Contacts between the two chains:
Residue K64 in protein 1 is in contact with residue D106 in protein 2 (closest heavy-atom distance 2.9 Å).
Residue F68 in protein 1 interacts with residue I105 in protein 2 (closest heavy-atom distance 3.8 Å).
Residue D106 in protein 1 is in contact with residue N252 in protein 2 (closest heavy-atom distance 3.9 Å).
Residue Y101 in protein 1 is in contact with residue P69 in protein 2 (closest heavy-atom distance 4.2 Å).
Residue D106 in protein 1 interacts with residue K64 in protein 2 (closest heavy-atom distance 2.7 Å).
Residue M87 in protein 1 interacts with residue S93 in protein 2 (closest heavy-atom distance 3.1 Å).
Residue Y101 in protein 1 contacts residue F68 in protein 2 (closest heavy-atom distance 3.8 Å).
Residue G99 in protein 1 is in contact with residue H71 in protein 2 (closest heavy-atom distance 4.1 Å).
Residue S253 in protein 1 interacts with residue D106 in protein 2 (closest heavy-atom distance 3.3 Å).
Residue W104 in protein 1 interacts with residue R109 in protein 2 (closest heavy-atom distance 4.2 Å).
Residue R109 in protein 1 is in contact with residue R109 in protein 2 (closest heavy-atom distance 3.5 Å).
Residue E103 in protein 1 interacts with residue Y249 in protein 2 (closest heavy-atom distance 3.3 Å).
Residue K64 in protein 1 contacts residue I105 in protein 2 (closest heavy-atom distance 3.6 Å).
Residue A102 in protein 1 contacts residue S256 in protein 2 (closest heavy-atom distance 3.7 Å).
Residue E97 in protein 1 interacts with residue R80 in protein 2 (closest heavy-atom distance 3.2 Å).
Residue S61 in protein 1 contacts residue I105 in protein 2 (closest heavy-atom distance 3.9 Å).
Residue D106 in protein 1 contacts residue S256 in protein 2 (closest heavy-atom distance 2.6 Å).
Residue E84 in protein 1 interacts with residue A88 in protein 2 (closest heavy-atom distance 3.7 Å).
Residue V96 in protein 1 is in contact with residue M87 in protein 2 (closest heavy-atom distance 3.9 Å).
Residue E63 in protein 1 contacts residue Y101 in protein 2 (closest heavy-atom distance 3.3 Å).
Residue S256 in protein 1 is in contact with residue A102 in protein 2 (closest heavy-atom distance 3.8 Å).
Residue H71 in protein 1 is in contact with residue G99 in protein 2 (closest heavy-atom distance 3.5 Å).
Residue P69 in protein 1 contacts residue Y101 in protein 2 (closest heavy-atom distance 4.0 Å).
Residue P69 in protein 1 interacts with residue A102 in protein 2 (closest heavy-atom distance 3.8 Å).
Residue A102 in protein 1 is in contact with residue P69 in protein 2 (closest heavy-atom distance 3.9 Å).
Residue V96 in protein 1 is in contact with residue Y70 in protein 2 (closest heavy-atom distance 3.6 Å).
Residue P69 in protein 1 is in contact with residue V96 in protein 2 (closest heavy-atom distance 4.1 Å).
Residue N252 in protein 1 interacts with residue D106 in protein 2 (closest heavy-atom distance 3.2 Å).
Residue Y101 in protein 1 is in contact with residue Y70 in protein 2 (closest heavy-atom distance 3.9 Å).
Residue S61 in protein 1 is in contact with residue R109 in protein 2 (closest heavy-atom distance 3.3 Å).
Residue R80 in protein 1 contacts residue E97 in protein 2 (closest heavy-atom distance 3.4 Å).
Residue Y101 in protein 1 is in contact with residue E63 in protein 2 (closest heavy-atom distance 3.3 Å).
Residue R109 in protein 1 is in contact with residue P62 in protein 2 (closest heavy-atom distance 3.8 Å).
Residue M87 in protein 1 contacts residue V96 in protein 2 (closest heavy-atom distance 4.2 Å).
Residue Y70 in protein 1 is in contact with residue Y101 in protein 2 (closest heavy-atom distance 4.1 Å).
Residue D106 in protein 1 is in contact with residue S253 in protein 2 (closest heavy-atom distance 4.1 Å).
Residue R109 in protein 1 interacts with residue E63 in protein 2 (closest heavy-atom distance 2.6 Å).
Residue Y249 in protein 1 interacts with residue E103 in protein 2 (closest heavy-atom distance 2.9 Å).
Residue I105 in protein 1 is in contact with residue K64 in protein 2 (closest heavy-atom distance 3.5 Å).
Residue S93 in protein 1 contacts residue M87 in protein 2 (closest heavy-atom distance 4.1 Å).
Residue T92 in protein 1 contacts residue M87 in protein 2 (closest heavy-atom distance 4.1 Å).
Residue R109 in protein 1 interacts with residue S61 in protein 2 (closest heavy-atom distance 3.5 Å).
Residue A102 in protein 1 interacts with residue F68 in protein 2 (closest heavy-atom distance 3.8 Å).
Residue F68 in protein 1 interacts with residue Y101 in protein 2 (closest heavy-atom distance 4.1 Å).
Residue R107 in protein 1 is in contact with residue Y249 in protein 2 (closest heavy-atom distance 3.3 Å).
Residue R109 in protein 1 interacts with residue W104 in protein 2 (closest heavy-atom distance 4.1 Å).
Residue Y70 in protein 1 is in contact with residue V96 in protein 2 (closest heavy-atom distance 3.4 Å).
Residue S256 in protein 1 is in contact with residue D106 in protein 2 (closest heavy-atom distance 3.1 Å).
Residue P62 in protein 1 contacts residue R109 in protein 2 (closest heavy-atom distance 3.9 Å).
Residue E63 in protein 1 is in contact with residue R109 in protein 2 (closest heavy-atom distance 2.7 Å).
Residue E63 in protein 1 contacts residue I105 in protein 2 (closest heavy-atom distance 3.6 Å).
Residue Y249 in protein 1 is in contact with residue R107 in protein 2 (closest heavy-atom distance 3.6 Å).
Residue I105 in protein 1 is in contact with residue S61 in protein 2 (closest heavy-atom distance 4.0 Å).
Residue F68 in protein 1 interacts with residue A102 in protein 2 (closest heavy-atom distance 3.8 Å).
Residue D106 in protein 1 interacts with residue Y249 in protein 2 (closest heavy-atom distance 3.9 Å).
Residue I105 in protein 1 interacts with residue F68 in protein 2 (closest heavy-atom distance 4.1 Å).
Residue V96 in protein 1 contacts residue N83 in protein 2 (closest heavy-atom distance 4.3 Å).
Residue I105 in protein 1 is in contact with residue E63 in protein 2 (closest heavy-atom distance 3.3 Å).
Residue Y249 in protein 1 is in contact with residue D106 in protein 2 (closest heavy-atom distance 3.5 Å).
Residue K127 in protein 1 contacts residue E84 in protein 2 (closest heavy-atom distance 4.1 Å).

Sequence of protein 1:
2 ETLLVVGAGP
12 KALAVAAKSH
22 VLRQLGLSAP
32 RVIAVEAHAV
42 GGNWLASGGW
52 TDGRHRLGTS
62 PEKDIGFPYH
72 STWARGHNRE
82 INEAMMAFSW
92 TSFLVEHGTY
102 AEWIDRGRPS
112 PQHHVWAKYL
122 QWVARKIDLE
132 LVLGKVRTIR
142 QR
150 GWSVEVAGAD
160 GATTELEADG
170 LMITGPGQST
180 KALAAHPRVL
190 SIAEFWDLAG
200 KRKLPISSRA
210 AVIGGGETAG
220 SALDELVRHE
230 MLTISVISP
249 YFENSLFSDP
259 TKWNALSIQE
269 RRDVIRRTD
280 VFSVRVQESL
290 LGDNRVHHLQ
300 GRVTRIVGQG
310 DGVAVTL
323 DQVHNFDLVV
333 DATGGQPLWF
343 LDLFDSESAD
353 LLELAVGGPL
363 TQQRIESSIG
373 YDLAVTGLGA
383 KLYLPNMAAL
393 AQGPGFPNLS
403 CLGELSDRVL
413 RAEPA

Sequence of protein 2:
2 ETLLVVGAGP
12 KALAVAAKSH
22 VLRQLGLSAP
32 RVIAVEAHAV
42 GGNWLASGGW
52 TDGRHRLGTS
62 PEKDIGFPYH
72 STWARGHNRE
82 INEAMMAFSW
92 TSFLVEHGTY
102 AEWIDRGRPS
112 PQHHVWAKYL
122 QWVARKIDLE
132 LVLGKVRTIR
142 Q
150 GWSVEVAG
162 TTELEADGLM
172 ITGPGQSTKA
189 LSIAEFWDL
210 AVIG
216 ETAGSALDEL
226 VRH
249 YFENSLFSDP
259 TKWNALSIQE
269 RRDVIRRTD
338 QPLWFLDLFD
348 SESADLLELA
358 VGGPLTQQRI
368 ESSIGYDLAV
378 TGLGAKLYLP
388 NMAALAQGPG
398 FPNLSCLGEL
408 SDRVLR

These two protein chains interact to form a complex.